This data describes a binding interaction between two proteins.

Sequence of the first protein:
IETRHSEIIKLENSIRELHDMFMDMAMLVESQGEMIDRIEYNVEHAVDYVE

Sequence of the second protein:
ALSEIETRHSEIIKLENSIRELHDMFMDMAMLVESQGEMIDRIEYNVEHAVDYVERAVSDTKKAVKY

Interface contacts:
Residue I19 in the second protein contacts residue I19 in the first protein (closest heavy-atom distance 3.3 Å).
Residue L15 in the second protein contacts residue L15 in the first protein (closest heavy-atom distance 4.4 Å).
Residue F26 in the second protein interacts with residue F26 in the first protein (closest heavy-atom distance 3.3 Å).
Residue F26 in the second protein interacts with residue L22 in the first protein (closest heavy-atom distance 3.4 Å).
Residue M29 in the second protein is in contact with residue F26 in the first protein (closest heavy-atom distance 4.1 Å).
Residue I12 in the second protein contacts residue R8 in the first protein (closest heavy-atom distance 4.4 Å).
Residue F26 in the second protein contacts residue M25 in the first protein (closest heavy-atom distance 4.1 Å).
Residue M29 in the second protein contacts residue M29 in the first protein (closest heavy-atom distance 3.5 Å).
Residue F26 in the second protein contacts residue M29 in the first protein (closest heavy-atom distance 3.8 Å).
Residue M25 in the second protein interacts with residue F26 in the first protein (closest heavy-atom distance 4.1 Å).
Residue I19 in the second protein is in contact with residue L15 in the first protein (closest heavy-atom distance 4.7 Å).
Residue L15 in the second protein is in contact with residue I19 in the first protein (closest heavy-atom distance 4.3 Å).
Residue L22 in the second protein is in contact with residue F26 in the first protein (closest heavy-atom distance 3.0 Å).
Residue L22 in the second protein interacts with residue L22 in the first protein (closest heavy-atom distance 3.9 Å).
Residue I12 in the second protein contacts residue I12 in the first protein (closest heavy-atom distance 3.6 Å).
Residue R8 in the second protein interacts with residue R8 in the first protein (closest heavy-atom distance 4.6 Å).